Residue-level contacts at the interface:
Residue I203 in chain B interacts with residue E55 in chain A (closest heavy-atom distance 3.4 Å).
Residue L301 in chain B interacts with residue W59 in chain A (closest heavy-atom distance 3.6 Å).
Residue F202 in chain B contacts residue Y159 in chain A (closest heavy-atom distance 4.6 Å).
Residue F202 in chain B contacts residue E55 in chain A (closest heavy-atom distance 3.5 Å).
Residue F202 in chain B is in contact with residue W59 in chain A (closest heavy-atom distance 4.0 Å).
Residue L301 in chain B is in contact with residue R62 in chain A (closest heavy-atom distance 4.0 Å).
Residue L301 in chain B is in contact with residue Y159 in chain A (closest heavy-atom distance 3.6 Å).
Residue E37 in chain B contacts residue H210 in chain A (closest heavy-atom distance 4.9 Å).
Residue E300 in chain B interacts with residue I158 in chain A (closest heavy-atom distance 3.3 Å).
Residue R298 in chain B is in contact with residue W59 in chain A (closest heavy-atom distance 4.9 Å).
Residue F202 in chain B contacts residue V56 in chain A (closest heavy-atom distance 3.9 Å).
Residue L302 in chain B is in contact with residue W59 in chain A (closest heavy-atom distance 3.6 Å).
Residue F202 in chain B contacts residue I158 in chain A (closest heavy-atom distance 3.6 Å).

Sequence of chain B:
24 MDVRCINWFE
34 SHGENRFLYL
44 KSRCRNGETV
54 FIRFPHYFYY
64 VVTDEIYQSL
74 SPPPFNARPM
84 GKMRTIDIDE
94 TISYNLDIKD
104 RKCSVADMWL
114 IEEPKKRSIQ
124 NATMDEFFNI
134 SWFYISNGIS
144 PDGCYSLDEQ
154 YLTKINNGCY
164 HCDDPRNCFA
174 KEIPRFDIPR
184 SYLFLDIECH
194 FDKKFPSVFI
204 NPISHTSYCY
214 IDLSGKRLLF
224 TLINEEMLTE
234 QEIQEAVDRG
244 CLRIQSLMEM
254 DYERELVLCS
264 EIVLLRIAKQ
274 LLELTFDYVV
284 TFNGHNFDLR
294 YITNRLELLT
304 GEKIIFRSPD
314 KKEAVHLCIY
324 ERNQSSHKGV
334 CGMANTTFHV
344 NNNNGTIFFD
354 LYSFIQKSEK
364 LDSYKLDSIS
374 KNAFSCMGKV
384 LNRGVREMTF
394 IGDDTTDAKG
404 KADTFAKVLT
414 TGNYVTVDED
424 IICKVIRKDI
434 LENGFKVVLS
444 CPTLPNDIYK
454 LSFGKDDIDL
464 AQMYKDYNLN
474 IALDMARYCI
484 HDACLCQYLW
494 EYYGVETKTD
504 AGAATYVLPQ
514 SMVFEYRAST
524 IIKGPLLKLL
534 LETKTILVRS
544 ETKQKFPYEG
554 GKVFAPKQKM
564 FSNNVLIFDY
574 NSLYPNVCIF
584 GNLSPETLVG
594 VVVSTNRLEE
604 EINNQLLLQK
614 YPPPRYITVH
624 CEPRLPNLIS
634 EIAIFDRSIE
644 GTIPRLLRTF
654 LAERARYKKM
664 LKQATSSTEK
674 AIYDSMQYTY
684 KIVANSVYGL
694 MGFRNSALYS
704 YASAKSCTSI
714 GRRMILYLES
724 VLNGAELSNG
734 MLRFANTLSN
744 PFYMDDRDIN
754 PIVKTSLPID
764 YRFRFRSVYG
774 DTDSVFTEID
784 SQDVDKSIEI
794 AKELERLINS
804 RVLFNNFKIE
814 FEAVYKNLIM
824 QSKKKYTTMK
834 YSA

These two protein chains interact to form a complex.

Sequence of chain A:
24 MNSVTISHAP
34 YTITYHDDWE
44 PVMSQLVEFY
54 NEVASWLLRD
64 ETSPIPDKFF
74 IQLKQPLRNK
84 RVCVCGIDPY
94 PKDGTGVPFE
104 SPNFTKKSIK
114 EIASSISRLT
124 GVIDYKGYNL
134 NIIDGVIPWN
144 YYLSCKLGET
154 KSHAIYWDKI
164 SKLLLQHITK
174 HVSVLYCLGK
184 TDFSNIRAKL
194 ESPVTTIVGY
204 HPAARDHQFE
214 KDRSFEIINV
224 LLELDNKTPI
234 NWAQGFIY